The following describes two proteins that form a bound complex.

Sequence of protein 2:
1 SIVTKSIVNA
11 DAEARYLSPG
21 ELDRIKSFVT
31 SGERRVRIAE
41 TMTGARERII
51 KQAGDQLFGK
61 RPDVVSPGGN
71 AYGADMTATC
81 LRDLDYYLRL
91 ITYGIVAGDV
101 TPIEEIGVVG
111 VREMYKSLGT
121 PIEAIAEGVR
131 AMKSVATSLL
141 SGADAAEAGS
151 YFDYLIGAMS

Interface contacts:
Residue G16 in protein 1 interacts with residue R89 in protein 2 (closest heavy-atom distance 3.7 Å).
Residue L89 in protein 1 is in contact with residue Y16 in protein 2 (closest heavy-atom distance 3.2 Å).
Residue Y18 in protein 1 contacts residue R46 in protein 2 (closest heavy-atom distance 3.4 Å).
Residue L19 in protein 1 contacts residue V96 in protein 2 (closest heavy-atom distance 3.5 Å).
Residue Y94 in protein 1 interacts with residue A10 in protein 2 (closest heavy-atom distance 3.7 Å).
Residue Y18 in protein 1 is in contact with residue L88 in protein 2 (closest heavy-atom distance 3.2 Å).
Residue R90 in protein 1 interacts with residue Y16 in protein 2 (closest heavy-atom distance 3.5 Å).
Residue L97 in protein 1 interacts with residue L17 in protein 2 (closest heavy-atom distance 3.8 Å).
Residue I44 in protein 1 contacts residue Y16 in protein 2 (closest heavy-atom distance 4.0 Å).
Residue F31 in protein 1 contacts residue V29 in protein 2 (closest heavy-atom distance 3.9 Å).
Residue R107 in protein 1 interacts with residue V8 in protein 2 (closest heavy-atom distance 3.4 Å).
Residue Y30 in protein 1 contacts residue V3 in protein 2 (closest heavy-atom distance 3.6 Å).
Residue L27 in protein 1 contacts residue V96 in protein 2 (closest heavy-atom distance 4.1 Å).
Residue Y18 in protein 1 contacts residue R89 in protein 2 (closest heavy-atom distance 3.5 Å).
Residue D13 in protein 1 interacts with residue I106 in protein 2 (closest heavy-atom distance 3.7 Å).
Residue S45 in protein 1 contacts residue Y16 in protein 2 (closest heavy-atom distance 3.8 Å).
Residue K17 in protein 1 interacts with residue R89 in protein 2 (closest heavy-atom distance 3.7 Å).
Residue Y94 in protein 1 contacts residue I7 in protein 2 (closest heavy-atom distance 3.5 Å).
Residue I5 in protein 1 is in contact with residue A97 in protein 2 (closest heavy-atom distance 3.9 Å).
Residue K17 in protein 1 contacts residue Y93 in protein 2 (closest heavy-atom distance 2.6 Å).
Residue F31 in protein 1 interacts with residue G32 in protein 2 (closest heavy-atom distance 3.8 Å).
Residue A48 in protein 1 contacts residue Y16 in protein 2 (closest heavy-atom distance 3.7 Å).
Residue I9 in protein 1 interacts with residue Y93 in protein 2 (closest heavy-atom distance 3.5 Å).
Residue F31 in protein 1 interacts with residue V36 in protein 2 (closest heavy-atom distance 3.7 Å).
Residue T42 in protein 1 contacts residue L22 in protein 2 (closest heavy-atom distance 3.4 Å).
Residue Y18 in protein 1 interacts with residue D85 in protein 2 (closest heavy-atom distance 2.8 Å).
Residue D13 in protein 1 contacts residue R89 in protein 2 (closest heavy-atom distance 3.0 Å).
Residue A98 in protein 1 is in contact with residue V3 in protein 2 (closest heavy-atom distance 3.8 Å).
Residue T6 in protein 1 interacts with residue S1 in protein 2 (closest heavy-atom distance 3.6 Å).
Residue I24 in protein 1 interacts with residue E40 in protein 2 (closest heavy-atom distance 3.8 Å).
Residue D3 in protein 1 interacts with residue S1 in protein 2 (closest heavy-atom distance 2.6 Å).
Residue Y94 in protein 1 interacts with residue R15 in protein 2 (closest heavy-atom distance 2.6 Å).
Residue I9 in protein 1 is in contact with residue A97 in protein 2 (closest heavy-atom distance 4.0 Å).
Residue Y94 in protein 1 is in contact with residue L17 in protein 2 (closest heavy-atom distance 3.9 Å).
Residue M1 in protein 1 contacts residue T4 in protein 2 (closest heavy-atom distance 3.8 Å).
Residue Y91 in protein 1 interacts with residue D11 in protein 2 (closest heavy-atom distance 2.7 Å).
Residue I9 in protein 1 interacts with residue V96 in protein 2 (closest heavy-atom distance 3.9 Å).
Residue G34 in protein 1 is in contact with residue V29 in protein 2 (closest heavy-atom distance 4.1 Å).
Residue Y94 in protein 1 contacts residue D11 in protein 2 (closest heavy-atom distance 3.5 Å).
Residue K28 in protein 1 is in contact with residue E33 in protein 2 (closest heavy-atom distance 3.3 Å).
Residue R90 in protein 1 is in contact with residue R15 in protein 2 (closest heavy-atom distance 3.6 Å).
Residue R107 in protein 1 contacts residue D11 in protein 2 (closest heavy-atom distance 3.1 Å).
Residue Y18 in protein 1 interacts with residue T43 in protein 2 (closest heavy-atom distance 3.6 Å).
Residue T93 in protein 1 interacts with residue Y16 in protein 2 (closest heavy-atom distance 3.7 Å).
Residue A98 in protein 1 is in contact with residue I7 in protein 2 (closest heavy-atom distance 3.9 Å).
Residue F31 in protein 1 is in contact with residue R35 in protein 2 (closest heavy-atom distance 3.3 Å).
Residue D13 in protein 1 is in contact with residue Y93 in protein 2 (closest heavy-atom distance 3.4 Å).
Residue F31 in protein 1 contacts residue F28 in protein 2 (closest heavy-atom distance 4.0 Å).
Residue I103 in protein 1 contacts residue I7 in protein 2 (closest heavy-atom distance 3.5 Å).
Residue Y18 in protein 1 is in contact with residue T92 in protein 2 (closest heavy-atom distance 4.1 Å).
Residue S12 in protein 1 interacts with residue Y93 in protein 2 (closest heavy-atom distance 3.6 Å).
Residue L97 in protein 1 interacts with residue V3 in protein 2 (closest heavy-atom distance 4.0 Å).
Residue R90 in protein 1 contacts residue D11 in protein 2 (closest heavy-atom distance 2.9 Å).
Residue V38 in protein 1 contacts residue L22 in protein 2 (closest heavy-atom distance 4.0 Å).
Residue I24 in protein 1 interacts with residue V36 in protein 2 (closest heavy-atom distance 3.8 Å).
Residue D3 in protein 1 contacts residue V3 in protein 2 (closest heavy-atom distance 3.8 Å).
Residue D3 in protein 1 interacts with residue T4 in protein 2 (closest heavy-atom distance 2.7 Å).
Residue M1 in protein 1 is in contact with residue I7 in protein 2 (closest heavy-atom distance 3.9 Å).
Residue V38 in protein 1 contacts residue I25 in protein 2 (closest heavy-atom distance 4.0 Å).
Residue R90 in protein 1 is in contact with residue A14 in protein 2 (closest heavy-atom distance 3.6 Å).

Sequence of protein 1:
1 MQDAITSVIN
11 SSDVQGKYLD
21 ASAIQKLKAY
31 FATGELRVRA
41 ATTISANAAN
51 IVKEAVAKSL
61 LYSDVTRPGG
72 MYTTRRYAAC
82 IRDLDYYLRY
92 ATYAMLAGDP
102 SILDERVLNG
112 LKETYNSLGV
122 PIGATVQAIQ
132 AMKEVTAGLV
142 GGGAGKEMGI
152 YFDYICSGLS